Interface contacts:
Residue D30 in protein 1 contacts residue Y50 in protein 2 (closest heavy-atom distance 2.6 Å).
Residue D26 in protein 1 interacts with residue K49 in protein 2 (closest heavy-atom distance 4.0 Å).
Residue M41 in protein 1 is in contact with residue R39 in protein 2 (closest heavy-atom distance 3.2 Å).
Residue E23 in protein 1 is in contact with residue Y50 in protein 2 (closest heavy-atom distance 3.4 Å).
Residue D26 in protein 1 is in contact with residue Y50 in protein 2 (closest heavy-atom distance 3.2 Å).
Residue D30 in protein 1 interacts with residue I46 in protein 2 (closest heavy-atom distance 5.0 Å).
Residue E23 in protein 1 is in contact with residue K49 in protein 2 (closest heavy-atom distance 4.2 Å).
Residue D30 in protein 1 interacts with residue K49 in protein 2 (closest heavy-atom distance 3.1 Å).
Residue M27 in protein 1 interacts with residue Y50 in protein 2 (closest heavy-atom distance 3.3 Å).

Sequence of protein 2:
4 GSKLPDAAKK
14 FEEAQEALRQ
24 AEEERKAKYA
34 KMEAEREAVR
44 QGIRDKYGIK

Sequence of protein 1:
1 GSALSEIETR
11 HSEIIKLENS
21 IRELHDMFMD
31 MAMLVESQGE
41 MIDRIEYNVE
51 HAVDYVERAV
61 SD

These two protein chains interact to form a complex.